These two protein chains interact to form a complex.

Sequence of protein 2:
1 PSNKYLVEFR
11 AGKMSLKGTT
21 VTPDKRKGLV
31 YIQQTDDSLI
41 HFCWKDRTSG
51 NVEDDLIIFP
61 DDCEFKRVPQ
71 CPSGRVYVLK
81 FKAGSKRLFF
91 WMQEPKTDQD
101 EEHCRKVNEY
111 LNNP

Sequence of protein 1:
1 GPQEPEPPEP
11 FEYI

Contacts between the two chains:
Residue W91 in protein 2 interacts with residue P8 in protein 1 (closest heavy-atom distance 3.5 Å).
Residue E94 in protein 2 is in contact with residue P5 in protein 1 (closest heavy-atom distance 3.7 Å).
Residue P23 in protein 2 interacts with residue E9 in protein 1 (closest heavy-atom distance 4.6 Å).
Residue M92 in protein 2 interacts with residue P5 in protein 1 (closest heavy-atom distance 3.5 Å).
Residue T19 in protein 2 is in contact with residue F11 in protein 1 (closest heavy-atom distance 3.8 Å).
Residue Q93 in protein 2 contacts residue E4 in protein 1 (closest heavy-atom distance 3.3 Å).
Residue C71 in protein 2 interacts with residue P8 in protein 1 (closest heavy-atom distance 3.5 Å).
Residue P95 in protein 2 is in contact with residue P5 in protein 1 (closest heavy-atom distance 4.2 Å).
Residue R10 in protein 2 contacts residue E4 in protein 1 (closest heavy-atom distance 3.0 Å).
Residue T20 in protein 2 interacts with residue E12 in protein 1 (closest heavy-atom distance 3.0 Å).
Residue P23 in protein 2 interacts with residue P7 in protein 1 (closest heavy-atom distance 4.1 Å).
Residue M14 in protein 2 contacts residue E9 in protein 1 (closest heavy-atom distance 4.3 Å).
Residue P23 in protein 2 contacts residue P10 in protein 1 (closest heavy-atom distance 4.3 Å).
Residue M14 in protein 2 is in contact with residue P8 in protein 1 (closest heavy-atom distance 3.7 Å).
Residue F89 in protein 2 interacts with residue Y13 in protein 1 (closest heavy-atom distance 3.7 Å).
Residue G18 in protein 2 is in contact with residue Y13 in protein 1 (closest heavy-atom distance 4.8 Å).
Residue S73 in protein 2 interacts with residue P7 in protein 1 (closest heavy-atom distance 4.7 Å).
Residue L16 in protein 2 is in contact with residue Y13 in protein 1 (closest heavy-atom distance 4.2 Å).
Residue Q70 in protein 2 contacts residue F11 in protein 1 (closest heavy-atom distance 3.9 Å).
Residue V21 in protein 2 is in contact with residue F11 in protein 1 (closest heavy-atom distance 2.8 Å).
Residue V21 in protein 2 interacts with residue E12 in protein 1 (closest heavy-atom distance 5.0 Å).
Residue V21 in protein 2 is in contact with residue E9 in protein 1 (closest heavy-atom distance 4.6 Å).
Residue P95 in protein 2 is in contact with residue E4 in protein 1 (closest heavy-atom distance 4.4 Å).
Residue R47 in protein 2 is in contact with residue E4 in protein 1 (closest heavy-atom distance 2.9 Å).
Residue R75 in protein 2 contacts residue P5 in protein 1 (closest heavy-atom distance 3.9 Å).
Residue S73 in protein 2 contacts residue E6 in protein 1 (closest heavy-atom distance 4.7 Å).
Residue C71 in protein 2 contacts residue E9 in protein 1 (closest heavy-atom distance 4.1 Å).
Residue R87 in protein 2 contacts residue Y13 in protein 1 (closest heavy-atom distance 3.4 Å).
Residue T20 in protein 2 interacts with residue P10 in protein 1 (closest heavy-atom distance 4.2 Å).
Residue V76 in protein 2 interacts with residue F11 in protein 1 (closest heavy-atom distance 4.0 Å).
Residue P23 in protein 2 is in contact with residue P8 in protein 1 (closest heavy-atom distance 3.2 Å).
Residue K25 in protein 2 contacts residue P7 in protein 1 (closest heavy-atom distance 3.9 Å).
Residue T19 in protein 2 contacts residue Y13 in protein 1 (closest heavy-atom distance 2.7 Å).
Residue T20 in protein 2 is in contact with residue F11 in protein 1 (closest heavy-atom distance 3.5 Å).
Residue V78 in protein 2 contacts residue Y13 in protein 1 (closest heavy-atom distance 4.5 Å).
Residue Q70 in protein 2 contacts residue E12 in protein 1 (closest heavy-atom distance 4.0 Å).
Residue T20 in protein 2 is in contact with residue Y13 in protein 1 (closest heavy-atom distance 4.8 Å).
Residue T22 in protein 2 contacts residue P10 in protein 1 (closest heavy-atom distance 4.1 Å).
Residue K80 in protein 2 interacts with residue Y13 in protein 1 (closest heavy-atom distance 4.5 Å).
Residue W91 in protein 2 interacts with residue P7 in protein 1 (closest heavy-atom distance 3.6 Å).
Residue K27 in protein 2 contacts residue E4 in protein 1 (closest heavy-atom distance 3.7 Å).
Residue V68 in protein 2 contacts residue F11 in protein 1 (closest heavy-atom distance 3.7 Å).
Residue G74 in protein 2 contacts residue P8 in protein 1 (closest heavy-atom distance 4.1 Å).
Residue P95 in protein 2 contacts residue Q3 in protein 1 (closest heavy-atom distance 3.6 Å).
Residue Q93 in protein 2 is in contact with residue P5 in protein 1 (closest heavy-atom distance 3.4 Å).
Residue W91 in protein 2 is in contact with residue P5 in protein 1 (closest heavy-atom distance 3.6 Å).
Residue P95 in protein 2 is in contact with residue P2 in protein 1 (closest heavy-atom distance 3.9 Å).
Residue W91 in protein 2 contacts residue E6 in protein 1 (closest heavy-atom distance 3.6 Å).
Residue V21 in protein 2 is in contact with residue Y13 in protein 1 (closest heavy-atom distance 3.6 Å).
Residue V68 in protein 2 is in contact with residue Y13 in protein 1 (closest heavy-atom distance 4.6 Å).
Residue T19 in protein 2 contacts residue E12 in protein 1 (closest heavy-atom distance 2.8 Å).
Residue F89 in protein 2 interacts with residue F11 in protein 1 (closest heavy-atom distance 4.4 Å).
Residue C71 in protein 2 contacts residue F11 in protein 1 (closest heavy-atom distance 3.8 Å).
Residue V21 in protein 2 contacts residue P10 in protein 1 (closest heavy-atom distance 3.1 Å).
Residue S73 in protein 2 is in contact with residue P8 in protein 1 (closest heavy-atom distance 3.4 Å).
Residue V76 in protein 2 contacts residue P8 in protein 1 (closest heavy-atom distance 4.2 Å).
Residue S73 in protein 2 interacts with residue E9 in protein 1 (closest heavy-atom distance 2.9 Å).
Residue T19 in protein 2 is in contact with residue I14 in protein 1 (closest heavy-atom distance 3.1 Å).
Residue M14 in protein 2 interacts with residue F11 in protein 1 (closest heavy-atom distance 3.8 Å).